Sequence of protein 1:
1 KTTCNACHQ

Sequence of protein 2:
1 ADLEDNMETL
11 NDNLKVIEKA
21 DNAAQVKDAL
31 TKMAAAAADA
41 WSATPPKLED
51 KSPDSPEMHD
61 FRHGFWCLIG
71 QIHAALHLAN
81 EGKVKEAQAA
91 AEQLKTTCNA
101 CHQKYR

These two protein chains interact to form a complex.

Interface contacts:
Residue W66 in protein 2 interacts with residue C7 in protein 1 (closest heavy-atom distance 4.8 Å).
Residue H73 in protein 2 is in contact with residue A6 in protein 1 (closest heavy-atom distance 2.9 Å).
Residue A38 in protein 2 contacts residue C7 in protein 1 (closest heavy-atom distance 3.5 Å).
Residue I69 in protein 2 interacts with residue C7 in protein 1 (closest heavy-atom distance 4.3 Å).
Residue W66 in protein 2 is in contact with residue A6 in protein 1 (closest heavy-atom distance 5.0 Å).